Sequence of protein 1:
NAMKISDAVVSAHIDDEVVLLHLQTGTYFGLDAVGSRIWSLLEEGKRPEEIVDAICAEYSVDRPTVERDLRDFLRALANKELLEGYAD

The following describes two proteins that form a bound complex.

Sequence of protein 2:
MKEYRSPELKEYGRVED

Residue-level contacts at the interface:
Residue G31 in protein 1 interacts with residue Y12 in protein 2 (closest heavy-atom distance 3.4 Å).
Residue A77 in protein 1 is in contact with residue L9 in protein 2 (closest heavy-atom distance 3.8 Å).
Residue V35 in protein 1 interacts with residue P7 in protein 2 (closest heavy-atom distance 4.2 Å).
Residue Y60 in protein 1 interacts with residue E3 in protein 2 (closest heavy-atom distance 3.4 Å).
Residue L78 in protein 1 is in contact with residue L9 in protein 2 (closest heavy-atom distance 3.9 Å).
Residue F30 in protein 1 contacts residue K10 in protein 2 (closest heavy-atom distance 3.1 Å).
Residue T66 in protein 1 interacts with residue Y4 in protein 2 (closest heavy-atom distance 3.8 Å).
Residue A34 in protein 1 is in contact with residue R5 in protein 2 (closest heavy-atom distance 3.7 Å).
Residue K81 in protein 1 contacts residue E11 in protein 2 (closest heavy-atom distance 2.9 Å).
Residue E59 in protein 1 interacts with residue K2 in protein 2 (closest heavy-atom distance 2.9 Å).
Residue Y29 in protein 1 interacts with residue E11 in protein 2 (closest heavy-atom distance 4.0 Å).
Residue D70 in protein 1 contacts residue P7 in protein 2 (closest heavy-atom distance 3.9 Å).
Residue L22 in protein 1 contacts residue V15 in protein 2 (closest heavy-atom distance 4.1 Å).
Residue G27 in protein 1 is in contact with residue G13 in protein 2 (closest heavy-atom distance 4.0 Å).
Residue F30 in protein 1 interacts with residue Y12 in protein 2 (closest heavy-atom distance 3.7 Å).
Residue T28 in protein 1 is in contact with residue V15 in protein 2 (closest heavy-atom distance 4.6 Å).
Residue Y29 in protein 1 interacts with residue K10 in protein 2 (closest heavy-atom distance 4.4 Å).
Residue G36 in protein 1 is in contact with residue P7 in protein 2 (closest heavy-atom distance 3.6 Å).
Residue F30 in protein 1 contacts residue L9 in protein 2 (closest heavy-atom distance 3.8 Å).
Residue G27 in protein 1 is in contact with residue R14 in protein 2 (closest heavy-atom distance 2.8 Å).
Residue D33 in protein 1 interacts with residue E8 in protein 2 (closest heavy-atom distance 4.5 Å).
Residue D33 in protein 1 is in contact with residue K10 in protein 2 (closest heavy-atom distance 4.4 Å).
Residue F74 in protein 1 is in contact with residue P7 in protein 2 (closest heavy-atom distance 3.8 Å).
Residue F74 in protein 1 is in contact with residue L9 in protein 2 (closest heavy-atom distance 4.0 Å).
Residue G31 in protein 1 contacts residue K10 in protein 2 (closest heavy-atom distance 2.8 Å).
Residue C57 in protein 1 contacts residue M1 in protein 2 (closest heavy-atom distance 4.4 Å).
Residue L83 in protein 1 contacts residue L9 in protein 2 (closest heavy-atom distance 4.0 Å).
Residue S61 in protein 1 contacts residue K2 in protein 2 (closest heavy-atom distance 2.9 Å).
Residue F30 in protein 1 interacts with residue E11 in protein 2 (closest heavy-atom distance 3.7 Å).
Residue T28 in protein 1 interacts with residue G13 in protein 2 (closest heavy-atom distance 3.3 Å).
Residue Y60 in protein 1 is in contact with residue Y4 in protein 2 (closest heavy-atom distance 4.0 Å).
Residue Y29 in protein 1 contacts residue R14 in protein 2 (closest heavy-atom distance 3.5 Å).
Residue K81 in protein 1 contacts residue L9 in protein 2 (closest heavy-atom distance 4.1 Å).
Residue I56 in protein 1 is in contact with residue Y4 in protein 2 (closest heavy-atom distance 3.9 Å).
Residue D70 in protein 1 contacts residue Y4 in protein 2 (closest heavy-atom distance 2.5 Å).
Residue E59 in protein 1 contacts residue M1 in protein 2 (closest heavy-atom distance 3.4 Å).
Residue D33 in protein 1 is in contact with residue R5 in protein 2 (closest heavy-atom distance 4.3 Å).
Residue S61 in protein 1 contacts residue Y4 in protein 2 (closest heavy-atom distance 3.9 Å).
Residue T28 in protein 1 interacts with residue R14 in protein 2 (closest heavy-atom distance 4.6 Å).
Residue F74 in protein 1 interacts with residue E8 in protein 2 (closest heavy-atom distance 3.9 Å).
Residue V67 in protein 1 contacts residue Y4 in protein 2 (closest heavy-atom distance 4.2 Å).
Residue L32 in protein 1 contacts residue E8 in protein 2 (closest heavy-atom distance 3.6 Å).
Residue V62 in protein 1 contacts residue Y4 in protein 2 (closest heavy-atom distance 3.6 Å).
Residue Y29 in protein 1 contacts residue V15 in protein 2 (closest heavy-atom distance 3.7 Å).
Residue V35 in protein 1 is in contact with residue Y4 in protein 2 (closest heavy-atom distance 3.9 Å).
Residue A58 in protein 1 is in contact with residue M1 in protein 2 (closest heavy-atom distance 3.6 Å).
Residue Y60 in protein 1 is in contact with residue K2 in protein 2 (closest heavy-atom distance 3.3 Å).
Residue Y60 in protein 1 contacts residue M1 in protein 2 (closest heavy-atom distance 3.6 Å).
Residue I39 in protein 1 is in contact with residue P7 in protein 2 (closest heavy-atom distance 3.8 Å).
Residue S61 in protein 1 is in contact with residue M1 in protein 2 (closest heavy-atom distance 3.6 Å).
Residue T28 in protein 1 contacts residue E11 in protein 2 (closest heavy-atom distance 3.6 Å).
Residue T26 in protein 1 interacts with residue R14 in protein 2 (closest heavy-atom distance 4.4 Å).
Residue G27 in protein 1 contacts residue V15 in protein 2 (closest heavy-atom distance 2.8 Å).
Residue G31 in protein 1 contacts residue E8 in protein 2 (closest heavy-atom distance 4.1 Å).
Residue L32 in protein 1 is in contact with residue L9 in protein 2 (closest heavy-atom distance 3.8 Å).
Residue Y29 in protein 1 contacts residue Y12 in protein 2 (closest heavy-atom distance 2.9 Å).
Residue V35 in protein 1 interacts with residue R5 in protein 2 (closest heavy-atom distance 3.2 Å).
Residue G31 in protein 1 is in contact with residue L9 in protein 2 (closest heavy-atom distance 4.0 Å).
Residue D70 in protein 1 interacts with residue S6 in protein 2 (closest heavy-atom distance 2.8 Å).
Residue Y29 in protein 1 interacts with residue G13 in protein 2 (closest heavy-atom distance 2.9 Å).